Sequence of protein 1:
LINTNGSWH

These two protein chains interact to form a complex.

Interface contacts:
Residue Y50 in protein 2 interacts with residue N5 in protein 1 (closest heavy-atom distance 2.6 Å).
Residue T100 in protein 2 is in contact with residue L3 in protein 1 (closest heavy-atom distance 3.3 Å).
Residue Y58 in protein 2 interacts with residue G8 in protein 1 (closest heavy-atom distance 4.0 Å).
Residue Y33 in protein 2 interacts with residue L3 in protein 1 (closest heavy-atom distance 4.7 Å).
Residue T100 in protein 2 is in contact with residue W10 in protein 1 (closest heavy-atom distance 4.4 Å).
Residue Y103 in protein 2 contacts residue W10 in protein 1 (closest heavy-atom distance 3.5 Å).
Residue Y33 in protein 2 contacts residue W10 in protein 1 (closest heavy-atom distance 3.7 Å).
Residue T57 in protein 2 is in contact with residue N7 in protein 1 (closest heavy-atom distance 4.0 Å).
Residue I98 in protein 2 is in contact with residue W10 in protein 1 (closest heavy-atom distance 4.1 Å).
Residue Y58 in protein 2 contacts residue N7 in protein 1 (closest heavy-atom distance 3.7 Å).
Residue Y103 in protein 2 contacts residue L3 in protein 1 (closest heavy-atom distance 3.2 Å).
Residue Y33 in protein 2 interacts with residue N5 in protein 1 (closest heavy-atom distance 2.8 Å).
Residue Y50 in protein 2 interacts with residue T6 in protein 1 (closest heavy-atom distance 3.9 Å).
Residue Y50 in protein 2 is in contact with residue N7 in protein 1 (closest heavy-atom distance 3.8 Å).
Residue Y50 in protein 2 is in contact with residue G8 in protein 1 (closest heavy-atom distance 4.2 Å).
Residue Y53 in protein 2 is in contact with residue I4 in protein 1 (closest heavy-atom distance 3.9 Å).
Residue Y33 in protein 2 is in contact with residue I4 in protein 1 (closest heavy-atom distance 3.3 Å).

Sequence of protein 2:
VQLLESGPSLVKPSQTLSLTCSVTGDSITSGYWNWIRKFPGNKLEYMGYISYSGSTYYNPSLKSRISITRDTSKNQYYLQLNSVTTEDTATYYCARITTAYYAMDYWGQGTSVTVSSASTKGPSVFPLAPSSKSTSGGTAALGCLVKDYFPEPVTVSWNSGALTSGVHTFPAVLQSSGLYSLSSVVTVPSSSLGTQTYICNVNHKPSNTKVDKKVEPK